This data describes a binding interaction between two proteins.

Sequence of the second protein:
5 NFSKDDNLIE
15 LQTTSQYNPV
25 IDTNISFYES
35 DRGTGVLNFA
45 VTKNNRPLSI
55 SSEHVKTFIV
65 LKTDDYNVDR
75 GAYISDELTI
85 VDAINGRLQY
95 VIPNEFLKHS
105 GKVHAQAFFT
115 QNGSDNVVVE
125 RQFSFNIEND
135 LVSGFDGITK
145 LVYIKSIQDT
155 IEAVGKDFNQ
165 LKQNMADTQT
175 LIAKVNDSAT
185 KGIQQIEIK

Interface contacts:
Residue V122 in the second protein is in contact with residue D35 in the first protein (closest heavy-atom distance 3.6 Å).
Residue R125 in the second protein is in contact with residue Y32 in the first protein (closest heavy-atom distance 3.0 Å).
Residue F113 in the second protein is in contact with residue F6 in the first protein (closest heavy-atom distance 3.8 Å).
Residue N120 in the second protein is in contact with residue F6 in the first protein (closest heavy-atom distance 3.7 Å).
Residue V146 in the second protein interacts with residue T143 in the first protein (closest heavy-atom distance 3.0 Å).
Residue S19 in the second protein contacts residue N28 in the first protein (closest heavy-atom distance 3.9 Å).
Residue V121 in the second protein is in contact with residue S34 in the first protein (closest heavy-atom distance 2.9 Å).
Residue V64 in the second protein contacts residue L135 in the first protein (closest heavy-atom distance 3.6 Å).
Residue Q115 in the second protein is in contact with residue F6 in the first protein (closest heavy-atom distance 3.5 Å).
Residue V123 in the second protein is in contact with residue Y32 in the first protein (closest heavy-atom distance 3.7 Å).
Residue V123 in the second protein is in contact with residue D134 in the first protein (closest heavy-atom distance 3.3 Å).
Residue H108 in the second protein interacts with residue L135 in the first protein (closest heavy-atom distance 3.8 Å).
Residue V121 in the second protein interacts with residue T38 in the first protein (closest heavy-atom distance 3.2 Å).
Residue Y21 in the second protein is in contact with residue I29 in the first protein (closest heavy-atom distance 4.0 Å).
Residue N120 in the second protein interacts with residue D4 in the first protein (closest heavy-atom distance 3.9 Å).
Residue S19 in the second protein interacts with residue S30 in the first protein (closest heavy-atom distance 3.2 Å).
Residue V122 in the second protein contacts residue F6 in the first protein (closest heavy-atom distance 3.4 Å).
Residue I155 in the second protein interacts with residue T154 in the first protein (closest heavy-atom distance 4.0 Å).
Residue I155 in the second protein is in contact with residue I151 in the first protein (closest heavy-atom distance 3.6 Å).
Residue Q20 in the second protein contacts residue I29 in the first protein (closest heavy-atom distance 4.0 Å).
Residue Q152 in the second protein is in contact with residue Y147 in the first protein (closest heavy-atom distance 2.7 Å).
Residue V121 in the second protein interacts with residue D35 in the first protein (closest heavy-atom distance 2.9 Å).
Residue Y77 in the second protein is in contact with residue F139 in the first protein (closest heavy-atom distance 2.9 Å).
Residue I151 in the second protein interacts with residue I151 in the first protein (closest heavy-atom distance 3.3 Å).
Residue Y77 in the second protein is in contact with residue L135 in the first protein (closest heavy-atom distance 3.5 Å).
Residue A109 in the second protein contacts residue L135 in the first protein (closest heavy-atom distance 3.7 Å).
Residue F162 in the second protein is in contact with residue F162 in the first protein (closest heavy-atom distance 3.4 Å).
Residue Q20 in the second protein is in contact with residue N28 in the first protein (closest heavy-atom distance 2.6 Å).
Residue S19 in the second protein interacts with residue I29 in the first protein (closest heavy-atom distance 3.4 Å).
Residue V64 in the second protein contacts residue V136 in the first protein (closest heavy-atom distance 4.0 Å).
Residue Y21 in the second protein contacts residue S30 in the first protein (closest heavy-atom distance 3.1 Å).
Residue V123 in the second protein interacts with residue K8 in the first protein (closest heavy-atom distance 3.4 Å).
Residue Y70 in the second protein contacts residue F139 in the first protein (closest heavy-atom distance 2.8 Å).
Residue N120 in the second protein interacts with residue T38 in the first protein (closest heavy-atom distance 3.7 Å).
Residue T18 in the second protein is in contact with residue D10 in the first protein (closest heavy-atom distance 2.9 Å).
Residue F162 in the second protein interacts with residue V158 in the first protein (closest heavy-atom distance 4.0 Å).
Residue K47 in the second protein contacts residue S7 in the first protein (closest heavy-atom distance 3.3 Å).
Residue V146 in the second protein is in contact with residue D140 in the first protein (closest heavy-atom distance 3.7 Å).
Residue Q110 in the second protein is in contact with residue D134 in the first protein (closest heavy-atom distance 2.5 Å).
Residue V123 in the second protein interacts with residue S34 in the first protein (closest heavy-atom distance 3.5 Å).
Residue K47 in the second protein contacts residue K8 in the first protein (closest heavy-atom distance 3.5 Å).
Residue Y147 in the second protein is in contact with residue Y147 in the first protein (closest heavy-atom distance 3.4 Å).
Residue N22 in the second protein contacts residue Y32 in the first protein (closest heavy-atom distance 2.4 Å).
Residue V122 in the second protein is in contact with residue T38 in the first protein (closest heavy-atom distance 3.7 Å).
Residue D119 in the second protein contacts residue R36 in the first protein (closest heavy-atom distance 3.2 Å).
Residue T17 in the second protein is in contact with residue D10 in the first protein (closest heavy-atom distance 3.2 Å).
Residue N120 in the second protein interacts with residue G37 in the first protein (closest heavy-atom distance 3.4 Å).
Residue S19 in the second protein is in contact with residue K8 in the first protein (closest heavy-atom distance 3.6 Å).
Residue I151 in the second protein is in contact with residue Y147 in the first protein (closest heavy-atom distance 3.4 Å).
Residue E124 in the second protein contacts residue Y32 in the first protein (closest heavy-atom distance 3.3 Å).
Residue I148 in the second protein contacts residue Y147 in the first protein (closest heavy-atom distance 3.3 Å).
Residue F112 in the second protein interacts with residue V136 in the first protein (closest heavy-atom distance 3.5 Å).
Residue Q20 in the second protein contacts residue D10 in the first protein (closest heavy-atom distance 3.0 Å).
Residue F162 in the second protein contacts residue D161 in the first protein (closest heavy-atom distance 3.1 Å).
Residue K47 in the second protein contacts residue D10 in the first protein (closest heavy-atom distance 3.3 Å).
Residue Y21 in the second protein is in contact with residue E132 in the first protein (closest heavy-atom distance 2.9 Å).
Residue K47 in the second protein interacts with residue D9 in the first protein (closest heavy-atom distance 3.3 Å).
Residue V123 in the second protein is in contact with residue D35 in the first protein (closest heavy-atom distance 2.9 Å).
Residue T18 in the second protein is in contact with residue K8 in the first protein (closest heavy-atom distance 4.0 Å).
Residue Y21 in the second protein is in contact with residue N28 in the first protein (closest heavy-atom distance 2.8 Å).

Sequence of the first protein:
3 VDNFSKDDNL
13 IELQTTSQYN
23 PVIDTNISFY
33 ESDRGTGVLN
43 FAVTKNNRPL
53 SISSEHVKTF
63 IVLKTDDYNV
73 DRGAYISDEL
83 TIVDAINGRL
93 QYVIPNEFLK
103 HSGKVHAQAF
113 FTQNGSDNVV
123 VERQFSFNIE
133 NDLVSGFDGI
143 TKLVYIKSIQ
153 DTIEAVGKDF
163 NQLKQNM